Sequence of the second protein:
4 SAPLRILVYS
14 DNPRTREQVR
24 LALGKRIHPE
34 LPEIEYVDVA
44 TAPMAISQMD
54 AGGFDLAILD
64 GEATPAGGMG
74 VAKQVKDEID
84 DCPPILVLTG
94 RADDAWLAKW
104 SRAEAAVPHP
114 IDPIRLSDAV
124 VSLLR

Residue-level contacts at the interface:
Residue P82 in the first protein is in contact with residue L100 in the second protein (closest heavy-atom distance 4.5 Å).
Residue V123 in the first protein is in contact with residue P68 in the second protein (closest heavy-atom distance 4.2 Å).
Residue Y128 in the first protein contacts residue T67 in the second protein (closest heavy-atom distance 3.2 Å).
Residue H121 in the first protein interacts with residue G70 in the second protein (closest heavy-atom distance 3.7 Å).
Residue Y113 in the first protein contacts residue R94 in the second protein (closest heavy-atom distance 3.6 Å).
Residue D120 in the first protein interacts with residue A66 in the second protein (closest heavy-atom distance 4.5 Å).
Residue E167 in the first protein interacts with residue V42 in the second protein (closest heavy-atom distance 3.2 Å).
Residue L171 in the first protein contacts residue P16 in the second protein (closest heavy-atom distance 4.4 Å).
Residue V122 in the first protein interacts with residue W103 in the second protein (closest heavy-atom distance 4.2 Å).
Residue A81 in the first protein is in contact with residue W103 in the second protein (closest heavy-atom distance 4.5 Å).
Residue Q78 in the first protein contacts residue L100 in the second protein (closest heavy-atom distance 3.2 Å).
Residue P82 in the first protein interacts with residue W99 in the second protein (closest heavy-atom distance 3.7 Å).
Residue L171 in the first protein interacts with residue D41 in the second protein (closest heavy-atom distance 4.0 Å).
Residue Q78 in the first protein interacts with residue R94 in the second protein (closest heavy-atom distance 3.1 Å).
Residue R85 in the first protein is in contact with residue Q77 in the second protein (closest heavy-atom distance 3.1 Å).
Residue V125 in the first protein contacts residue P68 in the second protein (closest heavy-atom distance 3.2 Å).
Residue A170 in the first protein interacts with residue A43 in the second protein (closest heavy-atom distance 3.8 Å).
Residue P175 in the first protein interacts with residue R17 in the second protein (closest heavy-atom distance 3.9 Å).
Residue I163 in the first protein is in contact with residue M47 in the second protein (closest heavy-atom distance 4.0 Å).
Residue H121 in the first protein is in contact with residue M72 in the second protein (closest heavy-atom distance 3.9 Å).
Residue Q78 in the first protein contacts residue W99 in the second protein (closest heavy-atom distance 3.1 Å).
Residue E167 in the first protein is in contact with residue D41 in the second protein (closest heavy-atom distance 3.7 Å).
Residue D120 in the first protein is in contact with residue T67 in the second protein (closest heavy-atom distance 2.7 Å).
Residue P124 in the first protein interacts with residue A69 in the second protein (closest heavy-atom distance 4.1 Å).
Residue V115 in the first protein is in contact with residue R94 in the second protein (closest heavy-atom distance 2.4 Å).
Residue D120 in the first protein is in contact with residue G70 in the second protein (closest heavy-atom distance 2.4 Å).
Residue H121 in the first protein interacts with residue G73 in the second protein (closest heavy-atom distance 3.2 Å).
Residue P175 in the first protein interacts with residue N15 in the second protein (closest heavy-atom distance 3.6 Å).
Residue P175 in the first protein contacts residue P16 in the second protein (closest heavy-atom distance 3.7 Å).
Residue E167 in the first protein contacts residue M47 in the second protein (closest heavy-atom distance 3.3 Å).
Residue V122 in the first protein contacts residue G73 in the second protein (closest heavy-atom distance 3.4 Å).
Residue P82 in the first protein interacts with residue W103 in the second protein (closest heavy-atom distance 3.3 Å).
Residue L171 in the first protein is in contact with residue V42 in the second protein (closest heavy-atom distance 4.4 Å).
Residue E167 in the first protein is in contact with residue T44 in the second protein (closest heavy-atom distance 2.9 Å).
Residue A170 in the first protein contacts residue T44 in the second protein (closest heavy-atom distance 3.5 Å).
Residue L171 in the first protein interacts with residue R19 in the second protein (closest heavy-atom distance 3.2 Å).
Residue E178 in the first protein interacts with residue R17 in the second protein (closest heavy-atom distance 2.8 Å).
Residue I163 in the first protein is in contact with residue P46 in the second protein (closest heavy-atom distance 4.2 Å).
Residue N112 in the first protein interacts with residue R94 in the second protein (closest heavy-atom distance 2.5 Å).
Residue L171 in the first protein is in contact with residue A43 in the second protein (closest heavy-atom distance 3.8 Å).
Residue P174 in the first protein interacts with residue P16 in the second protein (closest heavy-atom distance 4.2 Å).
Residue P124 in the first protein contacts residue P68 in the second protein (closest heavy-atom distance 3.7 Å).
Residue D120 in the first protein is in contact with residue A69 in the second protein (closest heavy-atom distance 3.3 Å).
Residue R85 in the first protein contacts residue G73 in the second protein (closest heavy-atom distance 3.5 Å).
Residue H121 in the first protein contacts residue G64 in the second protein (closest heavy-atom distance 3.4 Å).
Residue E167 in the first protein interacts with residue A43 in the second protein (closest heavy-atom distance 2.7 Å).
Residue K79 in the first protein contacts residue W99 in the second protein (closest heavy-atom distance 4.0 Å).
Residue A81 in the first protein contacts residue L100 in the second protein (closest heavy-atom distance 3.7 Å).
Residue D120 in the first protein interacts with residue P68 in the second protein (closest heavy-atom distance 3.6 Å).
Residue Y128 in the first protein interacts with residue P68 in the second protein (closest heavy-atom distance 3.6 Å).
Residue V173 in the first protein contacts residue P16 in the second protein (closest heavy-atom distance 3.6 Å).
Residue V116 in the first protein interacts with residue R94 in the second protein (closest heavy-atom distance 3.7 Å).
Residue V116 in the first protein contacts residue L100 in the second protein (closest heavy-atom distance 4.1 Å).
Residue Q78 in the first protein contacts residue D96 in the second protein (closest heavy-atom distance 3.7 Å).
Residue R85 in the first protein is in contact with residue W103 in the second protein (closest heavy-atom distance 3.4 Å).
Residue Q117 in the first protein contacts residue R94 in the second protein (closest heavy-atom distance 3.7 Å).
Residue R85 in the first protein interacts with residue K76 in the second protein (closest heavy-atom distance 4.2 Å).
Residue A166 in the first protein is in contact with residue T44 in the second protein (closest heavy-atom distance 4.1 Å).
Residue Y113 in the first protein interacts with residue D96 in the second protein (closest heavy-atom distance 3.1 Å).
Residue V122 in the first protein interacts with residue L100 in the second protein (closest heavy-atom distance 4.5 Å).

Sequence of the first protein:
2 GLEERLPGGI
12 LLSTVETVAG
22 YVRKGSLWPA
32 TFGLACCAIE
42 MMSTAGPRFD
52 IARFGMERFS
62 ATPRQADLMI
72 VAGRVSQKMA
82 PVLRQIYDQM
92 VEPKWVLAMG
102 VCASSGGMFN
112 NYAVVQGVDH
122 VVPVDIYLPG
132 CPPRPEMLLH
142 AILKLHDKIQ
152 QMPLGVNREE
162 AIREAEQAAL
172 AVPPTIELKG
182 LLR

These two protein chains interact to form a complex.